Residue-level contacts at the interface:
Residue F55 in chain A is in contact with residue E68 in chain B (closest heavy-atom distance 4.7 Å).
Residue D57 in chain A interacts with residue E68 in chain B (closest heavy-atom distance 4.7 Å).
Residue W54 in chain A is in contact with residue E68 in chain B (closest heavy-atom distance 4.9 Å).

Sequence of chain B:
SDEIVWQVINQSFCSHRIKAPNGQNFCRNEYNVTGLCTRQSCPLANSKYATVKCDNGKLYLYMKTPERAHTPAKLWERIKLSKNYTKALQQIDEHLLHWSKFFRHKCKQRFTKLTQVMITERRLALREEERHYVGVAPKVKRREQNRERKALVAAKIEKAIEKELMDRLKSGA

This data describes a binding interaction between two proteins.

Sequence of chain A:
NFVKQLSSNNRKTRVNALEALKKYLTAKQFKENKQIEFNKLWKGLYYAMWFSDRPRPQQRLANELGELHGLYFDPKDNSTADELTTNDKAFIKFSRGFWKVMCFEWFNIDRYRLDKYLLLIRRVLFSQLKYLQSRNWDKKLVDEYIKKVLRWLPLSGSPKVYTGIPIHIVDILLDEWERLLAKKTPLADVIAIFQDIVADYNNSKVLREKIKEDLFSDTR